Sequence of chain B:
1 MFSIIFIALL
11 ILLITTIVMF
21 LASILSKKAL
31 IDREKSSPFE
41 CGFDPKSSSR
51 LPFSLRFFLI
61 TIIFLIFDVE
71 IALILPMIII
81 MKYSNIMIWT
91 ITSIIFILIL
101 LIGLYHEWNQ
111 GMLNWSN

Sequence of chain A:
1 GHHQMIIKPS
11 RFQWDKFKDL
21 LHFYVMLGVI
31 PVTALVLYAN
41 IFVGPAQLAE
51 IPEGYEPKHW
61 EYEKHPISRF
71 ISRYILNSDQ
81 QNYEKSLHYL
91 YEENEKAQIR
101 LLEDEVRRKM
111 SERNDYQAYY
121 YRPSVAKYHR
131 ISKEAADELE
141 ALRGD

These two protein chains interact to form a complex.

Contacts between the two chains:
Residue R143 in chain A is in contact with residue Y83 in chain B (closest heavy-atom distance 4.0 Å).
Residue L142 in chain A contacts residue K82 in chain B (closest heavy-atom distance 4.5 Å).
Residue R143 in chain A contacts residue K82 in chain B (closest heavy-atom distance 4.9 Å).
Residue G144 in chain A contacts residue K82 in chain B (closest heavy-atom distance 4.2 Å).
Residue L139 in chain A contacts residue N85 in chain B (closest heavy-atom distance 3.9 Å).
Residue L139 in chain A contacts residue S84 in chain B (closest heavy-atom distance 4.2 Å).
Residue D145 in chain A interacts with residue K82 in chain B (closest heavy-atom distance 4.2 Å).
Residue L139 in chain A is in contact with residue Y83 in chain B (closest heavy-atom distance 3.7 Å).
Residue L142 in chain A is in contact with residue Y83 in chain B (closest heavy-atom distance 4.9 Å).
Residue L142 in chain A contacts residue S84 in chain B (closest heavy-atom distance 4.0 Å).
Residue L142 in chain A is in contact with residue N85 in chain B (closest heavy-atom distance 3.8 Å).